Sequence of chain B:
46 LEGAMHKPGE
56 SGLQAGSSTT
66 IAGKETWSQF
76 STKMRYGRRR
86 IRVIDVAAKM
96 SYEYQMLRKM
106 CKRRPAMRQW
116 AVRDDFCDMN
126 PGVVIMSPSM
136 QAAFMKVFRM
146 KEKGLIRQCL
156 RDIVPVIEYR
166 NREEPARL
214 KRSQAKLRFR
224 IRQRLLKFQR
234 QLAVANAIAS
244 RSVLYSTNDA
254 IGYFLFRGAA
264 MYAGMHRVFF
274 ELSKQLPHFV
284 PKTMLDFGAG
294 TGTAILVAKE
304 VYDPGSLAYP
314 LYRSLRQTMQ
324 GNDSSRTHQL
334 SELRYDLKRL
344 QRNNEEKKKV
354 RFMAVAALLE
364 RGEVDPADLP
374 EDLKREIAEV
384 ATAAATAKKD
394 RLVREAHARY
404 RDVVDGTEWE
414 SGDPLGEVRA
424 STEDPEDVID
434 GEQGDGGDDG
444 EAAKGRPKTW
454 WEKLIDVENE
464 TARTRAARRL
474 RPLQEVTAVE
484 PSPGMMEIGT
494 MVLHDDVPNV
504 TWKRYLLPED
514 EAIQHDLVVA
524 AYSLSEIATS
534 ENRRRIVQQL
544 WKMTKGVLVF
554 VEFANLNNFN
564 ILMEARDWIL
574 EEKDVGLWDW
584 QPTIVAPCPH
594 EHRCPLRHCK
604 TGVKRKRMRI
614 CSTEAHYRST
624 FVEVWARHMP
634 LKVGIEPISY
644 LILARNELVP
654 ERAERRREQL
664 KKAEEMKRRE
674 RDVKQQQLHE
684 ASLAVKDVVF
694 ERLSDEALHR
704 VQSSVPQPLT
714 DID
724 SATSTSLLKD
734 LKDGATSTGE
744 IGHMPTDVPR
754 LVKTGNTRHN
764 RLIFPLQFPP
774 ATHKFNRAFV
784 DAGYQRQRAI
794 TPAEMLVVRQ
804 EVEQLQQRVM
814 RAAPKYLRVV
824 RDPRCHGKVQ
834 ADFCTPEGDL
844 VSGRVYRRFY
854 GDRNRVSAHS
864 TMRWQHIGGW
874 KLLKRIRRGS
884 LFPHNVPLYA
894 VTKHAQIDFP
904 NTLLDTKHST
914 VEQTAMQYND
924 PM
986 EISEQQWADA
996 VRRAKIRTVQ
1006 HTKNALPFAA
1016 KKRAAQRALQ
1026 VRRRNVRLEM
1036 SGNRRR

Sequence of chain A:
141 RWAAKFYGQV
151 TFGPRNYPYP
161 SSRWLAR

Contacts between the two chains:
Residue S245 in chain B is in contact with residue P154 in chain A (closest heavy-atom distance 4.3 Å).
Residue S245 in chain B interacts with residue V150 in chain A (closest heavy-atom distance 4.1 Å).
Residue S245 in chain B interacts with residue T151 in chain A (closest heavy-atom distance 2.7 Å).
Residue Q232 in chain B is in contact with residue Y147 in chain A (closest heavy-atom distance 2.9 Å).
Residue A240 in chain B contacts residue P154 in chain A (closest heavy-atom distance 4.8 Å).
Residue R233 in chain B interacts with residue Y147 in chain A (closest heavy-atom distance 3.3 Å).
Residue L229 in chain B contacts residue Y159 in chain A (closest heavy-atom distance 3.4 Å).
Residue D157 in chain B contacts residue F146 in chain A (closest heavy-atom distance 4.0 Å).
Residue Q232 in chain B interacts with residue R155 in chain A (closest heavy-atom distance 2.8 Å).
Residue L229 in chain B contacts residue A166 in chain A (closest heavy-atom distance 3.7 Å).
Residue Q234 in chain B is in contact with residue A143 in chain A (closest heavy-atom distance 3.9 Å).
Residue D157 in chain B interacts with residue W142 in chain A (closest heavy-atom distance 3.2 Å).
Residue R233 in chain B interacts with residue A143 in chain A (closest heavy-atom distance 4.1 Å).
Residue Q232 in chain B contacts residue Y157 in chain A (closest heavy-atom distance 4.5 Å).
Residue A240 in chain B contacts residue V150 in chain A (closest heavy-atom distance 3.7 Å).
Residue Q234 in chain B contacts residue A144 in chain A (closest heavy-atom distance 4.0 Å).
Residue A236 in chain B is in contact with residue R155 in chain A (closest heavy-atom distance 3.3 Å).
Residue P160 in chain B contacts residue W142 in chain A (closest heavy-atom distance 3.8 Å).
Residue R225 in chain B contacts residue Y159 in chain A (closest heavy-atom distance 3.6 Å).
Residue V161 in chain B contacts residue W142 in chain A (closest heavy-atom distance 4.4 Å).
Residue L247 in chain B interacts with residue Q149 in chain A (closest heavy-atom distance 3.0 Å).
Residue R233 in chain B is in contact with residue A144 in chain A (closest heavy-atom distance 4.5 Å).
Residue A236 in chain B interacts with residue Y157 in chain A (closest heavy-atom distance 3.6 Å).
Residue L228 in chain B is in contact with residue Y159 in chain A (closest heavy-atom distance 3.5 Å).
Residue S243 in chain B interacts with residue P154 in chain A (closest heavy-atom distance 4.6 Å).
Residue R156 in chain B interacts with residue W142 in chain A (closest heavy-atom distance 4.6 Å).
Residue R225 in chain B contacts residue W164 in chain A (closest heavy-atom distance 4.9 Å).
Residue N239 in chain B contacts residue Y157 in chain A (closest heavy-atom distance 3.6 Å).
Residue V237 in chain B is in contact with residue A143 in chain A (closest heavy-atom distance 3.3 Å).
Residue V237 in chain B contacts residue V150 in chain A (closest heavy-atom distance 4.7 Å).
Residue Q232 in chain B contacts residue P158 in chain A (closest heavy-atom distance 4.7 Å).
Residue L235 in chain B interacts with residue Y157 in chain A (closest heavy-atom distance 3.2 Å).
Residue I158 in chain B is in contact with residue F146 in chain A (closest heavy-atom distance 4.8 Å).
Residue A236 in chain B interacts with residue P154 in chain A (closest heavy-atom distance 4.4 Å).
Residue L229 in chain B interacts with residue W164 in chain A (closest heavy-atom distance 4.1 Å).
Residue A236 in chain B contacts residue V150 in chain A (closest heavy-atom distance 4.3 Å).
Residue A236 in chain B is in contact with residue Y147 in chain A (closest heavy-atom distance 3.7 Å).
Residue N239 in chain B interacts with residue P154 in chain A (closest heavy-atom distance 4.2 Å).
Residue L229 in chain B interacts with residue L165 in chain A (closest heavy-atom distance 4.2 Å).
Residue D252 in chain B contacts residue F146 in chain A (closest heavy-atom distance 3.4 Å).
Residue V246 in chain B is in contact with residue V150 in chain A (closest heavy-atom distance 4.9 Å).
Residue V246 in chain B is in contact with residue Q149 in chain A (closest heavy-atom distance 4.5 Å).
Residue S249 in chain B is in contact with residue Q149 in chain A (closest heavy-atom distance 3.8 Å).
Residue V161 in chain B interacts with residue F146 in chain A (closest heavy-atom distance 4.7 Å).
Residue Q232 in chain B contacts residue Y159 in chain A (closest heavy-atom distance 4.9 Å).
Residue V237 in chain B interacts with residue F146 in chain A (closest heavy-atom distance 3.8 Å).
Residue V237 in chain B interacts with residue Y147 in chain A (closest heavy-atom distance 4.2 Å).
Residue D157 in chain B interacts with residue K145 in chain A (closest heavy-atom distance 3.2 Å).
Residue Q232 in chain B is in contact with residue N156 in chain A (closest heavy-atom distance 3.4 Å).
Residue R233 in chain B is in contact with residue A166 in chain A (closest heavy-atom distance 4.5 Å).
Residue Q232 in chain B interacts with residue L165 in chain A (closest heavy-atom distance 3.8 Å).

This data describes a binding interaction between two proteins.